This data describes a binding interaction between two proteins.

Interface contacts:
Residue G44 in protein 1 contacts residue S1 in protein 2 (closest heavy-atom distance 3.7 Å).
Residue T101 in protein 1 is in contact with residue H10 in protein 2 (closest heavy-atom distance 3.1 Å).
Residue Y133 in protein 1 interacts with residue V8 in protein 2 (closest heavy-atom distance 3.7 Å).
Residue L48 in protein 1 contacts residue S1 in protein 2 (closest heavy-atom distance 4.4 Å).
Residue Q95 in protein 1 is in contact with residue T7 in protein 2 (closest heavy-atom distance 3.4 Å).
Residue Y135 in protein 1 is in contact with residue T7 in protein 2 (closest heavy-atom distance 4.2 Å).
Residue N82 in protein 1 interacts with residue E4 in protein 2 (closest heavy-atom distance 3.0 Å).
Residue P105 in protein 1 interacts with residue H10 in protein 2 (closest heavy-atom distance 3.4 Å).
Residue Q95 in protein 1 contacts residue V8 in protein 2 (closest heavy-atom distance 2.9 Å).
Residue N47 in protein 1 interacts with residue T2 in protein 2 (closest heavy-atom distance 3.0 Å).
Residue Y117 in protein 1 interacts with residue V8 in protein 2 (closest heavy-atom distance 4.2 Å).
Residue Y132 in protein 1 interacts with residue H10 in protein 2 (closest heavy-atom distance 3.7 Å).
Residue L94 in protein 1 interacts with residue V8 in protein 2 (closest heavy-atom distance 3.9 Å).
Residue S100 in protein 1 contacts residue S11 in protein 2 (closest heavy-atom distance 3.7 Å).
Residue S96 in protein 1 contacts residue H10 in protein 2 (closest heavy-atom distance 2.9 Å).
Residue Y135 in protein 1 contacts residue S6 in protein 2 (closest heavy-atom distance 4.5 Å).
Residue N82 in protein 1 is in contact with residue S6 in protein 2 (closest heavy-atom distance 2.8 Å).
Residue R99 in protein 1 is in contact with residue V9 in protein 2 (closest heavy-atom distance 4.4 Å).
Residue D97 in protein 1 is in contact with residue V9 in protein 2 (closest heavy-atom distance 3.8 Å).
Residue I134 in protein 1 interacts with residue T7 in protein 2 (closest heavy-atom distance 3.3 Å).
Residue N47 in protein 1 interacts with residue V3 in protein 2 (closest heavy-atom distance 4.3 Å).
Residue Q102 in protein 1 contacts residue S11 in protein 2 (closest heavy-atom distance 4.2 Å).
Residue S96 in protein 1 contacts residue V8 in protein 2 (closest heavy-atom distance 3.4 Å).
Residue L83 in protein 1 interacts with residue V8 in protein 2 (closest heavy-atom distance 3.5 Å).
Residue K140 in protein 1 is in contact with residue V9 in protein 2 (closest heavy-atom distance 4.1 Å).
Residue L83 in protein 1 is in contact with residue T7 in protein 2 (closest heavy-atom distance 4.1 Å).
Residue K81 in protein 1 is in contact with residue S6 in protein 2 (closest heavy-atom distance 4.0 Å).
Residue T101 in protein 1 is in contact with residue S11 in protein 2 (closest heavy-atom distance 3.1 Å).
Residue G43 in protein 1 contacts residue V3 in protein 2 (closest heavy-atom distance 3.6 Å).
Residue T80 in protein 1 is in contact with residue E4 in protein 2 (closest heavy-atom distance 4.6 Å).
Residue D97 in protein 1 is in contact with residue V8 in protein 2 (closest heavy-atom distance 2.8 Å).
Residue K81 in protein 1 interacts with residue E4 in protein 2 (closest heavy-atom distance 3.9 Å).
Residue Y133 in protein 1 interacts with residue T7 in protein 2 (closest heavy-atom distance 4.3 Å).
Residue Y132 in protein 1 contacts residue V8 in protein 2 (closest heavy-atom distance 3.8 Å).
Residue R61 in protein 1 is in contact with residue V3 in protein 2 (closest heavy-atom distance 4.0 Å).
Residue Q102 in protein 1 contacts residue H10 in protein 2 (closest heavy-atom distance 3.0 Å).
Residue L143 in protein 1 is in contact with residue V8 in protein 2 (closest heavy-atom distance 3.9 Å).
Residue S100 in protein 1 interacts with residue V8 in protein 2 (closest heavy-atom distance 3.6 Å).
Residue Y133 in protein 1 is in contact with residue V9 in protein 2 (closest heavy-atom distance 2.8 Å).
Residue S96 in protein 1 interacts with residue T7 in protein 2 (closest heavy-atom distance 3.9 Å).
Residue L83 in protein 1 contacts residue S6 in protein 2 (closest heavy-atom distance 3.6 Å).
Residue R84 in protein 1 is in contact with residue S6 in protein 2 (closest heavy-atom distance 4.6 Å).
Residue Y132 in protein 1 contacts residue V9 in protein 2 (closest heavy-atom distance 3.7 Å).
Residue R99 in protein 1 contacts residue S11 in protein 2 (closest heavy-atom distance 4.2 Å).
Residue L94 in protein 1 contacts residue H10 in protein 2 (closest heavy-atom distance 4.0 Å).
Residue Y117 in protein 1 interacts with residue H10 in protein 2 (closest heavy-atom distance 2.6 Å).
Residue Y132 in protein 1 is in contact with residue S11 in protein 2 (closest heavy-atom distance 4.0 Å).
Residue V104 in protein 1 contacts residue H10 in protein 2 (closest heavy-atom distance 4.0 Å).
Residue I134 in protein 1 interacts with residue V8 in protein 2 (closest heavy-atom distance 4.2 Å).
Residue D97 in protein 1 contacts residue T7 in protein 2 (closest heavy-atom distance 3.3 Å).
Residue Q95 in protein 1 contacts residue S6 in protein 2 (closest heavy-atom distance 4.6 Å).
Residue S100 in protein 1 interacts with residue H10 in protein 2 (closest heavy-atom distance 2.9 Å).
Residue S100 in protein 1 contacts residue V9 in protein 2 (closest heavy-atom distance 3.7 Å).
Residue G44 in protein 1 contacts residue V3 in protein 2 (closest heavy-atom distance 3.7 Å).
Residue P103 in protein 1 interacts with residue H10 in protein 2 (closest heavy-atom distance 4.4 Å).
Residue Y135 in protein 1 contacts residue V9 in protein 2 (closest heavy-atom distance 3.6 Å).
Residue N82 in protein 1 is in contact with residue V3 in protein 2 (closest heavy-atom distance 3.6 Å).
Residue A131 in protein 1 contacts residue S11 in protein 2 (closest heavy-atom distance 4.7 Å).
Residue N47 in protein 1 is in contact with residue S1 in protein 2 (closest heavy-atom distance 2.8 Å).
Residue I134 in protein 1 interacts with residue S6 in protein 2 (closest heavy-atom distance 4.2 Å).

Sequence of protein 1:
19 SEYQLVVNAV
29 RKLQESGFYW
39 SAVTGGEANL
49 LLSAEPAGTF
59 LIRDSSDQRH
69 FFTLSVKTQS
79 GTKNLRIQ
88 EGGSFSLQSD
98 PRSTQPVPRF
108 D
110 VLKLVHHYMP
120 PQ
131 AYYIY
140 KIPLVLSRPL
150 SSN

Sequence of protein 2:
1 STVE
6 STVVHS